Sequence of the first protein:
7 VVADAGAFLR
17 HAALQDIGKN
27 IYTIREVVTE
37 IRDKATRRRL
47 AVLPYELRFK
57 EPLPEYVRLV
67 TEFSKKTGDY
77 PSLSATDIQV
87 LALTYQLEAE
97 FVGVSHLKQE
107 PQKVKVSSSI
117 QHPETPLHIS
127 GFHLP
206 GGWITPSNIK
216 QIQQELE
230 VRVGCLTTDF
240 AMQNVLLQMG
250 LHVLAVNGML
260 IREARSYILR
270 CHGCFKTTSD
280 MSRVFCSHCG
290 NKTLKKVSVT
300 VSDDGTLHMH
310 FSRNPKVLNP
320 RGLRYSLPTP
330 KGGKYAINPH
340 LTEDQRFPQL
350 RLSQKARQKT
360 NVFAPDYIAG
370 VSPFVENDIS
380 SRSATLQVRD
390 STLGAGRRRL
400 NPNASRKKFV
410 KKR

The following describes two proteins that form a bound complex.

Sequence of the second protein:
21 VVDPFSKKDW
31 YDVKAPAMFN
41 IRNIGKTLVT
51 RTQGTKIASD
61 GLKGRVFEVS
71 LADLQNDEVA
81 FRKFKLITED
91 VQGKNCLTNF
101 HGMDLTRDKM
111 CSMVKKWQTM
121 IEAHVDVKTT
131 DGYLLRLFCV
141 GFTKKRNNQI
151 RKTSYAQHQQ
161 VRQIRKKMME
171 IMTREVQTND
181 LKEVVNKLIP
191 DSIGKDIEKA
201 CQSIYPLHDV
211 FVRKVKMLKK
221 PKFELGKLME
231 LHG

Contacts between the two chains:
Residue P314 in the first protein interacts with residue N148 in the second protein (closest heavy-atom distance 4.4 Å).